Sequence of chain A:
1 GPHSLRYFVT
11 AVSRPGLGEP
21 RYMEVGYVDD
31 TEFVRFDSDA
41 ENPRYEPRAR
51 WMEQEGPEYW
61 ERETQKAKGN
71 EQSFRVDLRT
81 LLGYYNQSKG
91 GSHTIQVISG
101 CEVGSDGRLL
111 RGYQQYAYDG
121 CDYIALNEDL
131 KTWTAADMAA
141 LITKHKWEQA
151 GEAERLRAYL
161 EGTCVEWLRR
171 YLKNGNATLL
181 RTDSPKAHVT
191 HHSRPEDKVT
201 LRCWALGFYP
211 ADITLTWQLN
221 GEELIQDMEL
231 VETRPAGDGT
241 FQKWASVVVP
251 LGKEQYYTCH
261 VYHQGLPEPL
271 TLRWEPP

Interface contacts:
Residue A135 in chain A contacts residue E155 in chain B (closest heavy-atom distance 4.4 Å).
Residue D227 in chain A interacts with residue R32 in chain B (closest heavy-atom distance 2.9 Å).
Residue E229 in chain A contacts residue F77 in chain B (closest heavy-atom distance 4.2 Å).
Residue E229 in chain A interacts with residue Q24 in chain B (closest heavy-atom distance 4.7 Å).
Residue Q226 in chain A is in contact with residue Y180 in chain B (closest heavy-atom distance 3.3 Å).
Residue I225 in chain A interacts with residue T176 in chain B (closest heavy-atom distance 3.8 Å).
Residue E128 in chain A contacts residue I161 in chain B (closest heavy-atom distance 3.4 Å).
Residue E128 in chain A contacts residue K157 in chain B (closest heavy-atom distance 3.4 Å).
Residue G112 in chain A interacts with residue I161 in chain B (closest heavy-atom distance 3.6 Å).
Residue Q114 in chain A contacts residue Y162 in chain B (closest heavy-atom distance 3.2 Å).
Residue L230 in chain A interacts with residue G170 in chain B (closest heavy-atom distance 3.8 Å).
Residue L126 in chain A is in contact with residue I161 in chain B (closest heavy-atom distance 4.7 Å).
Residue E229 in chain A interacts with residue H81 in chain B (closest heavy-atom distance 3.5 Å).
Residue Q115 in chain A contacts residue Y162 in chain B (closest heavy-atom distance 3.3 Å).
Residue T134 in chain A interacts with residue T159 in chain B (closest heavy-atom distance 3.6 Å).
Residue D137 in chain A contacts residue N128 in chain B (closest heavy-atom distance 3.3 Å).
Residue A135 in chain A contacts residue Y129 in chain B (closest heavy-atom distance 4.8 Å).
Residue E128 in chain A interacts with residue S160 in chain B (closest heavy-atom distance 2.3 Å).
Residue R194 in chain A contacts residue Y29 in chain B (closest heavy-atom distance 4.7 Å).
Residue N127 in chain A contacts residue L158 in chain B (closest heavy-atom distance 3.4 Å).
Residue I225 in chain A contacts residue Y180 in chain B (closest heavy-atom distance 3.2 Å).
Residue G112 in chain A interacts with residue Y162 in chain B (closest heavy-atom distance 3.5 Å).
Residue V248 in chain A is in contact with residue V79 in chain B (closest heavy-atom distance 4.0 Å).
Residue Q226 in chain A interacts with residue F77 in chain B (closest heavy-atom distance 3.5 Å).
Residue E229 in chain A contacts residue V79 in chain B (closest heavy-atom distance 2.6 Å).
Residue E128 in chain A is in contact with residue T159 in chain B (closest heavy-atom distance 4.4 Å).
Residue L230 in chain A contacts residue K172 in chain B (closest heavy-atom distance 4.4 Å).
Residue T132 in chain A contacts residue L158 in chain B (closest heavy-atom distance 4.5 Å).
Residue R111 in chain A is in contact with residue I161 in chain B (closest heavy-atom distance 3.4 Å).
Residue E229 in chain A interacts with residue G78 in chain B (closest heavy-atom distance 3.3 Å).
Residue Y113 in chain A interacts with residue Y162 in chain B (closest heavy-atom distance 3.8 Å).
Residue C121 in chain A interacts with residue E126 in chain B (closest heavy-atom distance 4.1 Å).
Residue V248 in chain A is in contact with residue Y29 in chain B (closest heavy-atom distance 4.6 Å).
Residue E229 in chain A is in contact with residue T80 in chain B (closest heavy-atom distance 2.4 Å).
Residue M228 in chain A is in contact with residue G78 in chain B (closest heavy-atom distance 3.3 Å).
Residue Q226 in chain A interacts with residue G78 in chain B (closest heavy-atom distance 2.7 Å).
Residue A136 in chain A is in contact with residue Y129 in chain B (closest heavy-atom distance 3.6 Å).
Residue T134 in chain A contacts residue E155 in chain B (closest heavy-atom distance 3.7 Å).
Residue Y113 in chain A is in contact with residue I161 in chain B (closest heavy-atom distance 3.6 Å).
Residue D227 in chain A contacts residue G78 in chain B (closest heavy-atom distance 4.2 Å).
Residue L126 in chain A contacts residue Y162 in chain B (closest heavy-atom distance 2.6 Å).
Residue I225 in chain A is in contact with residue F77 in chain B (closest heavy-atom distance 3.8 Å).
Residue Q226 in chain A is in contact with residue H76 in chain B (closest heavy-atom distance 3.4 Å).
Residue M138 in chain A contacts residue N128 in chain B (closest heavy-atom distance 3.6 Å).
Residue I225 in chain A interacts with residue G78 in chain B (closest heavy-atom distance 4.7 Å).
Residue T214 in chain A is in contact with residue K172 in chain B (closest heavy-atom distance 3.8 Å).
Residue D129 in chain A is in contact with residue L158 in chain B (closest heavy-atom distance 4.1 Å).
Residue M228 in chain A is in contact with residue F77 in chain B (closest heavy-atom distance 4.2 Å).
Residue T134 in chain A contacts residue L158 in chain B (closest heavy-atom distance 4.8 Å).
Residue Q226 in chain A contacts residue T75 in chain B (closest heavy-atom distance 3.5 Å).
Residue D122 in chain A is in contact with residue T164 in chain B (closest heavy-atom distance 4.3 Å).
Residue Q226 in chain A is in contact with residue R32 in chain B (closest heavy-atom distance 3.4 Å).
Residue L230 in chain A contacts residue H81 in chain B (closest heavy-atom distance 4.0 Å).
Residue C121 in chain A contacts residue S127 in chain B (closest heavy-atom distance 4.6 Å).
Residue L230 in chain A is in contact with residue A171 in chain B (closest heavy-atom distance 4.6 Å).
Residue E128 in chain A interacts with residue L158 in chain B (closest heavy-atom distance 3.1 Å).
Residue R111 in chain A interacts with residue E163 in chain B (closest heavy-atom distance 3.5 Å).
Residue A125 in chain A contacts residue Y162 in chain B (closest heavy-atom distance 3.8 Å).
Residue N127 in chain A is in contact with residue T159 in chain B (closest heavy-atom distance 3.6 Å).
Residue M228 in chain A is in contact with residue G170 in chain B (closest heavy-atom distance 4.2 Å).

These two protein chains interact to form a complex.

Sequence of chain B:
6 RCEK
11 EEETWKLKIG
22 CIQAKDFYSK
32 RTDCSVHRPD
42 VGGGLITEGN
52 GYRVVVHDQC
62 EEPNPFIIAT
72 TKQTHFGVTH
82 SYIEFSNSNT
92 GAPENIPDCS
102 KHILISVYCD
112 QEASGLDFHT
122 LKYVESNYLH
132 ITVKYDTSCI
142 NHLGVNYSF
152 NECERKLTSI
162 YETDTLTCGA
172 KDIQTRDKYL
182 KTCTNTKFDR